Sequence of the first protein:
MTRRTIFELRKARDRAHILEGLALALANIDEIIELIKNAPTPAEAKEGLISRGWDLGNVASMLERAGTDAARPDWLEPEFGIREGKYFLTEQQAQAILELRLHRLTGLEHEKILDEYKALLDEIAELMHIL

This data describes a binding interaction between two proteins.

Sequence of the second protein:
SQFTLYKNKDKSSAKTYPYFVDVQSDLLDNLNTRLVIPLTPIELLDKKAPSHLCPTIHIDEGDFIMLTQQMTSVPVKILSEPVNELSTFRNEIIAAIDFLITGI

Contacts between the two chains:
Residue R35 in the first protein contacts residue F100 in the second protein (closest heavy-atom distance 3.6 Å).
Residue L39 in the first protein interacts with residue I105 in the second protein (closest heavy-atom distance 4.7 Å).
Residue R121 in the first protein is in contact with residue I95 in the second protein (closest heavy-atom distance 4.2 Å).
Residue R121 in the first protein contacts residue D99 in the second protein (closest heavy-atom distance 2.7 Å).
Residue L42 in the first protein contacts residue I105 in the second protein (closest heavy-atom distance 3.5 Å).
Residue R35 in the first protein contacts residue H53 in the second protein (closest heavy-atom distance 3.8 Å).
Residue R35 in the first protein is in contact with residue G104 in the second protein (closest heavy-atom distance 3.5 Å).
Residue E119 in the first protein is in contact with residue T103 in the second protein (closest heavy-atom distance 3.7 Å).
Residue L120 in the first protein contacts residue I105 in the second protein (closest heavy-atom distance 4.4 Å).
Residue E136 in the first protein is in contact with residue H53 in the second protein (closest heavy-atom distance 3.9 Å).
Residue R35 in the first protein contacts residue I105 in the second protein (closest heavy-atom distance 3.3 Å).
Residue R124 in the first protein interacts with residue I105 in the second protein (closest heavy-atom distance 3.3 Å).
Residue A116 in the first protein interacts with residue I105 in the second protein (closest heavy-atom distance 3.5 Å).
Residue I38 in the first protein is in contact with residue I105 in the second protein (closest heavy-atom distance 4.1 Å).